Sequence of chain B:
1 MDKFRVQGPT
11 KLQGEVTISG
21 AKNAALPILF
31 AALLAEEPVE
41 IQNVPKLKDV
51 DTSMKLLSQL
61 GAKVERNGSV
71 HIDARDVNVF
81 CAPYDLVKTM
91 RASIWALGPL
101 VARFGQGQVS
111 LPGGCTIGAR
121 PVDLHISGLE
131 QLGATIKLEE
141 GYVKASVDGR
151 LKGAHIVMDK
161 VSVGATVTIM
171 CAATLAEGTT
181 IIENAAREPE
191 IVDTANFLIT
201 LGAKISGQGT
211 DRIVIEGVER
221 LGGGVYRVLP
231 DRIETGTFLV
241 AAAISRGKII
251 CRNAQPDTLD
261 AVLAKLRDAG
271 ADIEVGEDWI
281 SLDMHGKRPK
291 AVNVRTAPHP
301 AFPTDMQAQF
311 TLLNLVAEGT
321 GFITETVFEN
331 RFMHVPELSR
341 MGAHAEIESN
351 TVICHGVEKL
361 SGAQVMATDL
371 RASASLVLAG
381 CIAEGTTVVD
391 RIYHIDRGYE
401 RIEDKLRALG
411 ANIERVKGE

Sequence of chain A:
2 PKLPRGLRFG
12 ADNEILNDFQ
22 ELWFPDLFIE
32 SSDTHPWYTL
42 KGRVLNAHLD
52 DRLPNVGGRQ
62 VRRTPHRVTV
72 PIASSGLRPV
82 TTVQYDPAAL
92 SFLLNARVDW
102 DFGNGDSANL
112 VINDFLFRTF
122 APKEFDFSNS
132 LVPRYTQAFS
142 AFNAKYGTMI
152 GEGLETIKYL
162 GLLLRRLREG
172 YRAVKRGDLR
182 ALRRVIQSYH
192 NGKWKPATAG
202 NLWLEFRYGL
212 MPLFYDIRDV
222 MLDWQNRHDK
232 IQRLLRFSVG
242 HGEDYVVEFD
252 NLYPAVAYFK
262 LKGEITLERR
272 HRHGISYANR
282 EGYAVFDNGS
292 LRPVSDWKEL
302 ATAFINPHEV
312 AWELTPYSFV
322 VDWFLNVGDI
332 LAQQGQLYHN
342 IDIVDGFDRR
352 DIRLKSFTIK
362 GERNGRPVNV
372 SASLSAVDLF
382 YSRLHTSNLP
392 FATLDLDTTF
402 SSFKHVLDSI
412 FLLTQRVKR

These two protein chains interact to form a complex.

Residue-level contacts at the interface:
Residue V57 in chain A is in contact with residue K88 in chain B (closest heavy-atom distance 3.2 Å).
Residue R63 in chain A contacts residue D390 in chain B (closest heavy-atom distance 4.4 Å).
Residue R53 in chain A contacts residue E140 in chain B (closest heavy-atom distance 3.8 Å).
Residue E125 in chain A is in contact with residue S339 in chain B (closest heavy-atom distance 3.6 Å).
Residue D52 in chain A contacts residue E139 in chain B (closest heavy-atom distance 3.0 Å).
Residue V57 in chain A is in contact with residue R120 in chain B (closest heavy-atom distance 3.7 Å).
Residue G59 in chain A interacts with residue T116 in chain B (closest heavy-atom distance 3.6 Å).
Residue N56 in chain A interacts with residue L111 in chain B (closest heavy-atom distance 4.0 Å).
Residue N56 in chain A contacts residue P112 in chain B (closest heavy-atom distance 4.6 Å).
Residue A258 in chain A interacts with residue D123 in chain B (closest heavy-atom distance 3.7 Å).
Residue F121 in chain A interacts with residue S349 in chain B (closest heavy-atom distance 4.4 Å).
Residue Y259 in chain A interacts with residue S127 in chain B (closest heavy-atom distance 3.2 Å).
Residue G58 in chain A interacts with residue T116 in chain B (closest heavy-atom distance 3.5 Å).
Residue A258 in chain A contacts residue I126 in chain B (closest heavy-atom distance 4.7 Å).
Residue L54 in chain A interacts with residue G141 in chain B (closest heavy-atom distance 4.0 Å).
Residue I30 in chain A contacts residue D390 in chain B (closest heavy-atom distance 4.7 Å).
Residue Y259 in chain A is in contact with residue I126 in chain B (closest heavy-atom distance 3.6 Å).
Residue R119 in chain A interacts with residue G118 in chain B (closest heavy-atom distance 4.1 Å).
Residue E125 in chain A interacts with residue P336 in chain B (closest heavy-atom distance 4.1 Å).
Residue Y246 in chain A is in contact with residue S349 in chain B (closest heavy-atom distance 4.6 Å).
Residue N252 in chain A interacts with residue E329 in chain B (closest heavy-atom distance 2.4 Å).
Residue F121 in chain A is in contact with residue E329 in chain B (closest heavy-atom distance 3.8 Å).
Residue Q61 in chain A interacts with residue R391 in chain B (closest heavy-atom distance 3.5 Å).
Residue N56 in chain A is in contact with residue K88 in chain B (closest heavy-atom distance 3.0 Å).
Residue R119 in chain A is in contact with residue N330 in chain B (closest heavy-atom distance 3.8 Å).
Residue V257 in chain A is in contact with residue I136 in chain B (closest heavy-atom distance 4.4 Å).
Residue A258 in chain A contacts residue V122 in chain B (closest heavy-atom distance 4.2 Å).
Residue D52 in chain A is in contact with residue L138 in chain B (closest heavy-atom distance 3.1 Å).
Residue P55 in chain A is in contact with residue Y84 in chain B (closest heavy-atom distance 3.3 Å).
Residue R53 in chain A is in contact with residue G141 in chain B (closest heavy-atom distance 4.0 Å).
Residue R119 in chain A contacts residue T116 in chain B (closest heavy-atom distance 3.7 Å).
Residue Y259 in chain A contacts residue E130 in chain B (closest heavy-atom distance 4.4 Å).
Residue L253 in chain A contacts residue A119 in chain B (closest heavy-atom distance 3.8 Å).
Residue F121 in chain A contacts residue N330 in chain B (closest heavy-atom distance 4.5 Å).
Residue I30 in chain A interacts with residue R391 in chain B (closest heavy-atom distance 3.6 Å).
Residue S32 in chain A contacts residue R391 in chain B (closest heavy-atom distance 2.4 Å).
Residue T120 in chain A contacts residue N330 in chain B (closest heavy-atom distance 3.4 Å).
Residue A89 in chain A contacts residue M333 in chain B (closest heavy-atom distance 3.9 Å).
Residue D52 in chain A interacts with residue E140 in chain B (closest heavy-atom distance 3.4 Å).
Residue N252 in chain A interacts with residue K160 in chain B (closest heavy-atom distance 4.5 Å).
Residue N252 in chain A contacts residue A119 in chain B (closest heavy-atom distance 3.4 Å).
Residue K124 in chain A interacts with residue P336 in chain B (closest heavy-atom distance 3.8 Å).
Residue V257 in chain A contacts residue I126 in chain B (closest heavy-atom distance 4.2 Å).
Residue N252 in chain A interacts with residue N330 in chain B (closest heavy-atom distance 4.4 Å).
Residue Y254 in chain A is in contact with residue D123 in chain B (closest heavy-atom distance 3.4 Å).
Residue Y246 in chain A is in contact with residue I347 in chain B (closest heavy-atom distance 3.3 Å).
Residue P55 in chain A contacts residue G141 in chain B (closest heavy-atom distance 4.6 Å).
Residue P55 in chain A is in contact with residue L111 in chain B (closest heavy-atom distance 3.4 Å).
Residue L54 in chain A interacts with residue L138 in chain B (closest heavy-atom distance 4.3 Å).
Residue Q61 in chain A interacts with residue M366 in chain B (closest heavy-atom distance 4.2 Å).
Residue P37 in chain A interacts with residue Y84 in chain B (closest heavy-atom distance 4.6 Å).
Residue Q61 in chain A interacts with residue Y393 in chain B (closest heavy-atom distance 4.1 Å).
Residue G58 in chain A contacts residue K88 in chain B (closest heavy-atom distance 3.7 Å).
Residue R63 in chain A interacts with residue M366 in chain B (closest heavy-atom distance 4.4 Å).
Residue Y259 in chain A interacts with residue I136 in chain B (closest heavy-atom distance 3.3 Å).
Residue F121 in chain A interacts with residue F332 in chain B (closest heavy-atom distance 3.6 Å).
Residue W38 in chain A interacts with residue Y84 in chain B (closest heavy-atom distance 3.5 Å).
Residue L46 in chain A contacts residue I136 in chain B (closest heavy-atom distance 4.5 Å).
Residue Q61 in chain A contacts residue T368 in chain B (closest heavy-atom distance 3.8 Å).
Residue D52 in chain A interacts with residue G141 in chain B (closest heavy-atom distance 4.6 Å).